Interface contacts:
Residue E41 in protein 1 contacts residue L126 in protein 2 (closest heavy-atom distance 3.3 Å).
Residue F53 in protein 1 is in contact with residue T118 in protein 2 (closest heavy-atom distance 3.3 Å).
Residue T50 in protein 1 contacts residue K119 in protein 2 (closest heavy-atom distance 3.3 Å).
Residue G241 in protein 1 contacts residue R39 in protein 2 (closest heavy-atom distance 3.9 Å).
Residue W37 in protein 1 is in contact with residue W132 in protein 2 (closest heavy-atom distance 3.7 Å).
Residue F53 in protein 1 interacts with residue V115 in protein 2 (closest heavy-atom distance 3.6 Å).
Residue R52 in protein 1 is in contact with residue T118 in protein 2 (closest heavy-atom distance 3.1 Å).
Residue T50 in protein 1 interacts with residue G120 in protein 2 (closest heavy-atom distance 3.6 Å).
Residue F53 in protein 1 is in contact with residue Y48 in protein 2 (closest heavy-atom distance 3.6 Å).
Residue F237 in protein 1 contacts residue M35 in protein 2 (closest heavy-atom distance 3.7 Å).
Residue G242 in protein 1 interacts with residue E40 in protein 2 (closest heavy-atom distance 3.5 Å).
Residue E46 in protein 1 interacts with residue Q123 in protein 2 (closest heavy-atom distance 3.7 Å).
Residue G242 in protein 1 contacts residue R39 in protein 2 (closest heavy-atom distance 3.5 Å).
Residue Y235 in protein 1 interacts with residue R39 in protein 2 (closest heavy-atom distance 3.2 Å).
Residue R62 in protein 1 interacts with residue P45 in protein 2 (closest heavy-atom distance 2.7 Å).
Residue F43 in protein 1 interacts with residue F122 in protein 2 (closest heavy-atom distance 3.8 Å).
Residue R130 in protein 1 contacts residue R23 in protein 2 (closest heavy-atom distance 3.6 Å).
Residue L128 in protein 1 contacts residue A19 in protein 2 (closest heavy-atom distance 3.8 Å).
Residue R130 in protein 1 contacts residue A19 in protein 2 (closest heavy-atom distance 3.1 Å).
Residue Q54 in protein 1 contacts residue V115 in protein 2 (closest heavy-atom distance 2.7 Å).
Residue W37 in protein 1 interacts with residue R129 in protein 2 (closest heavy-atom distance 3.4 Å).
Residue V236 in protein 1 contacts residue R39 in protein 2 (closest heavy-atom distance 3.1 Å).
Residue E41 in protein 1 interacts with residue F122 in protein 2 (closest heavy-atom distance 3.2 Å).
Residue R130 in protein 1 is in contact with residue S22 in protein 2 (closest heavy-atom distance 3.2 Å).
Residue G57 in protein 1 is in contact with residue T116 in protein 2 (closest heavy-atom distance 3.6 Å).
Residue Q54 in protein 1 interacts with residue T118 in protein 2 (closest heavy-atom distance 3.1 Å).
Residue G241 in protein 1 interacts with residue G41 in protein 2 (closest heavy-atom distance 3.7 Å).
Residue H131 in protein 1 is in contact with residue R23 in protein 2 (closest heavy-atom distance 3.2 Å).
Residue F53 in protein 1 is in contact with residue Q52 in protein 2 (closest heavy-atom distance 3.2 Å).
Residue Y39 in protein 1 interacts with residue L54 in protein 2 (closest heavy-atom distance 3.6 Å).
Residue W37 in protein 1 is in contact with residue Y125 in protein 2 (closest heavy-atom distance 3.8 Å).
Residue G242 in protein 1 interacts with residue G41 in protein 2 (closest heavy-atom distance 3.8 Å).
Residue T50 in protein 1 interacts with residue Q52 in protein 2 (closest heavy-atom distance 3.8 Å).
Residue N40 in protein 1 interacts with residue F122 in protein 2 (closest heavy-atom distance 3.2 Å).
Residue V44 in protein 1 interacts with residue E51 in protein 2 (closest heavy-atom distance 3.6 Å).
Residue S51 in protein 1 is in contact with residue Q52 in protein 2 (closest heavy-atom distance 2.6 Å).
Residue F237 in protein 1 interacts with residue R39 in protein 2 (closest heavy-atom distance 3.6 Å).
Residue L128 in protein 1 contacts residue F20 in protein 2 (closest heavy-atom distance 3.5 Å).
Residue W37 in protein 1 interacts with residue M76 in protein 2 (closest heavy-atom distance 3.7 Å).
Residue Y39 in protein 1 is in contact with residue D77 in protein 2 (closest heavy-atom distance 2.5 Å).
Residue E239 in protein 1 is in contact with residue R39 in protein 2 (closest heavy-atom distance 3.1 Å).
Residue Y39 in protein 1 interacts with residue Y125 in protein 2 (closest heavy-atom distance 3.4 Å).
Residue W37 in protein 1 interacts with residue D133 in protein 2 (closest heavy-atom distance 2.8 Å).
Residue G241 in protein 1 is in contact with residue V38 in protein 2 (closest heavy-atom distance 3.5 Å).
Residue F53 in protein 1 interacts with residue K119 in protein 2 (closest heavy-atom distance 3.5 Å).
Residue L66 in protein 1 is in contact with residue V38 in protein 2 (closest heavy-atom distance 3.9 Å).
Residue T50 in protein 1 is in contact with residue E51 in protein 2 (closest heavy-atom distance 3.6 Å).
Residue G57 in protein 1 contacts residue T118 in protein 2 (closest heavy-atom distance 3.8 Å).
Residue R130 in protein 1 is in contact with residue F20 in protein 2 (closest heavy-atom distance 3.8 Å).
Residue T133 in protein 1 contacts residue S22 in protein 2 (closest heavy-atom distance 3.5 Å).
Residue E49 in protein 1 is in contact with residue K119 in protein 2 (closest heavy-atom distance 2.9 Å).
Residue P59 in protein 1 interacts with residue R44 in protein 2 (closest heavy-atom distance 3.7 Å).
Residue Y39 in protein 1 interacts with residue R129 in protein 2 (closest heavy-atom distance 2.3 Å).
Residue Y39 in protein 1 interacts with residue K50 in protein 2 (closest heavy-atom distance 3.5 Å).
Residue V44 in protein 1 interacts with residue F122 in protein 2 (closest heavy-atom distance 3.6 Å).
Residue Y35 in protein 1 interacts with residue D133 in protein 2 (closest heavy-atom distance 2.4 Å).
Residue F53 in protein 1 is in contact with residue K47 in protein 2 (closest heavy-atom distance 3.9 Å).
Residue F43 in protein 1 interacts with residue E51 in protein 2 (closest heavy-atom distance 3.2 Å).
Residue L66 in protein 1 interacts with residue P45 in protein 2 (closest heavy-atom distance 3.7 Å).
Residue F53 in protein 1 contacts residue I53 in protein 2 (closest heavy-atom distance 3.6 Å).

Sequence of protein 1:
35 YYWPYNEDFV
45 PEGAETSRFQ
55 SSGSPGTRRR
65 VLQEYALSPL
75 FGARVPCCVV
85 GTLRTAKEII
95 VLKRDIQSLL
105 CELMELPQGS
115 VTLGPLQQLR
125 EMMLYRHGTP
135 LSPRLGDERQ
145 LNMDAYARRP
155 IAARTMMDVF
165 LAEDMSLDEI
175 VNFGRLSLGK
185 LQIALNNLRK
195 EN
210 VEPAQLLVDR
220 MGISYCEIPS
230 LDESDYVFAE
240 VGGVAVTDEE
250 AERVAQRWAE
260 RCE

These two protein chains interact to form a complex.

Sequence of protein 2:
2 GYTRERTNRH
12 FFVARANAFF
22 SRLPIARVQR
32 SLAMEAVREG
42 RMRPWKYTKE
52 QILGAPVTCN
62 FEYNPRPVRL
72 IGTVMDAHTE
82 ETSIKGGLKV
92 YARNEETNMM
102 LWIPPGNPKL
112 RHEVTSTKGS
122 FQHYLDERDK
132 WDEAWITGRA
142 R